Sequence of the second protein:
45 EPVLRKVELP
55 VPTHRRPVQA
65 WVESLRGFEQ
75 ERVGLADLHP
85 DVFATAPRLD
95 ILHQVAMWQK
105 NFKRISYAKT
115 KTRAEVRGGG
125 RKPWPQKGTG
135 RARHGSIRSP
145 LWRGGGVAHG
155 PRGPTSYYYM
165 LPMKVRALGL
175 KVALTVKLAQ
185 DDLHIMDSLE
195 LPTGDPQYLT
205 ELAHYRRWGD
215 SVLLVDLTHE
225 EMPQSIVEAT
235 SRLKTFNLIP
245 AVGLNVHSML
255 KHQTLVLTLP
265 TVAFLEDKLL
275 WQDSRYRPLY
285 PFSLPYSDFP

Sequence of the first protein:
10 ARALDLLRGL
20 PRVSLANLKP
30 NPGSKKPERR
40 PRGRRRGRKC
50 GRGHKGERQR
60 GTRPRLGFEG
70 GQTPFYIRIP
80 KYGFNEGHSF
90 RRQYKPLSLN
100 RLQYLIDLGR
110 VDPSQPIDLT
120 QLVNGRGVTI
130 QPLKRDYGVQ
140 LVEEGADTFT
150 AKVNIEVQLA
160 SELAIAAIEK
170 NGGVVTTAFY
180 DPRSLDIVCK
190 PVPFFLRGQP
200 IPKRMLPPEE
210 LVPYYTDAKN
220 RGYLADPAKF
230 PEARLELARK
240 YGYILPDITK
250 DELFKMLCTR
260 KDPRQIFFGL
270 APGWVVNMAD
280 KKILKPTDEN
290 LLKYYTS

This data describes a binding interaction between two proteins.

Residue-level contacts at the interface:
Residue M277 in the first protein contacts residue P289 in the second protein (closest heavy-atom distance 3.5 Å).
Residue N123 in the first protein interacts with residue Y280 in the second protein (closest heavy-atom distance 4.4 Å).
Residue L27 in the first protein interacts with residue H97 in the second protein (closest heavy-atom distance 3.7 Å).
Residue L13 in the first protein interacts with residue T179 in the second protein (closest heavy-atom distance 4.6 Å).
Residue V22 in the first protein is in contact with residue Q184 in the second protein (closest heavy-atom distance 3.3 Å).
Residue L24 in the first protein contacts residue L254 in the second protein (closest heavy-atom distance 3.7 Å).
Residue C188 in the first protein is in contact with residue L283 in the second protein (closest heavy-atom distance 4.7 Å).
Residue L13 in the first protein interacts with residue P91 in the second protein (closest heavy-atom distance 4.4 Å).
Residue L16 in the first protein interacts with residue A183 in the second protein (closest heavy-atom distance 4.2 Å).
Residue N123 in the first protein contacts residue L283 in the second protein (closest heavy-atom distance 4.5 Å).
Residue L195 in the first protein is in contact with residue P289 in the second protein (closest heavy-atom distance 4.5 Å).
Residue V122 in the first protein interacts with residue L283 in the second protein (closest heavy-atom distance 3.4 Å).
Residue V22 in the first protein is in contact with residue L254 in the second protein (closest heavy-atom distance 3.6 Å).
Residue L24 in the first protein contacts residue K255 in the second protein (closest heavy-atom distance 3.8 Å).
Residue V191 in the first protein is in contact with residue Y284 in the second protein (closest heavy-atom distance 3.0 Å).
Residue L13 in the first protein contacts residue A183 in the second protein (closest heavy-atom distance 4.1 Å).
Residue R21 in the first protein interacts with residue Q184 in the second protein (closest heavy-atom distance 3.4 Å).
Residue R21 in the first protein is in contact with residue D186 in the second protein (closest heavy-atom distance 2.7 Å).
Residue L27 in the first protein is in contact with residue L93 in the second protein (closest heavy-atom distance 4.1 Å).
Residue L13 in the first protein is in contact with residue A88 in the second protein (closest heavy-atom distance 4.0 Å).
Residue P20 in the first protein is in contact with residue Q184 in the second protein (closest heavy-atom distance 2.8 Å).
Residue K28 in the first protein contacts residue H97 in the second protein (closest heavy-atom distance 3.3 Å).
Residue P192 in the first protein contacts residue L288 in the second protein (closest heavy-atom distance 4.1 Å).
Residue V22 in the first protein is in contact with residue L93 in the second protein (closest heavy-atom distance 3.7 Å).
Residue L24 in the first protein interacts with residue H251 in the second protein (closest heavy-atom distance 4.0 Å).
Residue A12 in the first protein contacts residue P91 in the second protein (closest heavy-atom distance 3.4 Å).
Residue L27 in the first protein is in contact with residue L254 in the second protein (closest heavy-atom distance 3.7 Å).
Residue L16 in the first protein is in contact with residue P91 in the second protein (closest heavy-atom distance 3.5 Å).
Residue V191 in the first protein contacts residue L288 in the second protein (closest heavy-atom distance 4.4 Å).
Residue P29 in the first protein contacts residue H97 in the second protein (closest heavy-atom distance 3.4 Å).
Residue V22 in the first protein is in contact with residue V180 in the second protein (closest heavy-atom distance 3.5 Å).
Residue R21 in the first protein is in contact with residue Q257 in the second protein (closest heavy-atom distance 2.7 Å).
Residue L16 in the first protein contacts residue V180 in the second protein (closest heavy-atom distance 4.7 Å).
Residue V191 in the first protein contacts residue P289 in the second protein (closest heavy-atom distance 3.5 Å).
Residue L24 in the first protein interacts with residue A100 in the second protein (closest heavy-atom distance 4.4 Å).
Residue G18 in the first protein interacts with residue Q184 in the second protein (closest heavy-atom distance 4.0 Å).
Residue R125 in the first protein contacts residue Y280 in the second protein (closest heavy-atom distance 3.4 Å).
Residue K34 in the first protein is in contact with residue H97 in the second protein (closest heavy-atom distance 4.4 Å).
Residue L19 in the first protein contacts residue Q184 in the second protein (closest heavy-atom distance 3.7 Å).
Residue N30 in the first protein is in contact with residue D94 in the second protein (closest heavy-atom distance 3.0 Å).
Residue R125 in the first protein contacts residue Y290 in the second protein (closest heavy-atom distance 3.8 Å).
Residue S23 in the first protein contacts residue L254 in the second protein (closest heavy-atom distance 4.2 Å).
Residue L27 in the first protein interacts with residue L96 in the second protein (closest heavy-atom distance 4.4 Å).
Residue R125 in the first protein is in contact with residue P282 in the second protein (closest heavy-atom distance 3.7 Å).
Residue G124 in the first protein contacts residue Y280 in the second protein (closest heavy-atom distance 3.1 Å).
Residue K189 in the first protein is in contact with residue Y284 in the second protein (closest heavy-atom distance 3.8 Å).
Residue V22 in the first protein is in contact with residue L96 in the second protein (closest heavy-atom distance 4.2 Å).
Residue L13 in the first protein is in contact with residue T89 in the second protein (closest heavy-atom distance 3.7 Å).
Residue T128 in the first protein is in contact with residue R281 in the second protein (closest heavy-atom distance 2.6 Å).
Residue L195 in the first protein is in contact with residue L288 in the second protein (closest heavy-atom distance 3.8 Å).
Residue P192 in the first protein is in contact with residue Y284 in the second protein (closest heavy-atom distance 4.0 Å).
Residue R125 in the first protein contacts residue L283 in the second protein (closest heavy-atom distance 3.5 Å).
Residue R17 in the first protein interacts with residue Q184 in the second protein (closest heavy-atom distance 4.3 Å).
Residue K28 in the first protein is in contact with residue D94 in the second protein (closest heavy-atom distance 4.7 Å).
Residue L16 in the first protein contacts residue Q184 in the second protein (closest heavy-atom distance 2.8 Å).
Residue R17 in the first protein is in contact with residue A183 in the second protein (closest heavy-atom distance 4.0 Å).
Residue R109 in the first protein interacts with residue Y280 in the second protein (closest heavy-atom distance 3.3 Å).
Residue R125 in the first protein is in contact with residue R281 in the second protein (closest heavy-atom distance 2.9 Å).
Residue K189 in the first protein contacts residue L283 in the second protein (closest heavy-atom distance 3.4 Å).
Residue L27 in the first protein contacts residue A100 in the second protein (closest heavy-atom distance 4.3 Å).